Sequence of chain A:
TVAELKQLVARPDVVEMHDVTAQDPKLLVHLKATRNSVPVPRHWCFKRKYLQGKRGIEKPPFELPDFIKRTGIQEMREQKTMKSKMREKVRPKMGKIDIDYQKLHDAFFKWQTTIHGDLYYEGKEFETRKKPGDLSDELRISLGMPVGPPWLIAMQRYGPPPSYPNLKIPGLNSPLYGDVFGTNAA

Residue-level contacts at the interface:
Residue N1083 in chain B contacts residue N496 in chain A (closest heavy-atom distance 4.7 Å).
Residue N1083 in chain B interacts with residue S497 in chain A (closest heavy-atom distance 4.6 Å).
Residue G1084 in chain B interacts with residue R495 in chain A (closest heavy-atom distance 3.3 Å).
Residue N1083 in chain B interacts with residue R495 in chain A (closest heavy-atom distance 4.0 Å).

The following describes two proteins that form a bound complex.

Sequence of chain B:
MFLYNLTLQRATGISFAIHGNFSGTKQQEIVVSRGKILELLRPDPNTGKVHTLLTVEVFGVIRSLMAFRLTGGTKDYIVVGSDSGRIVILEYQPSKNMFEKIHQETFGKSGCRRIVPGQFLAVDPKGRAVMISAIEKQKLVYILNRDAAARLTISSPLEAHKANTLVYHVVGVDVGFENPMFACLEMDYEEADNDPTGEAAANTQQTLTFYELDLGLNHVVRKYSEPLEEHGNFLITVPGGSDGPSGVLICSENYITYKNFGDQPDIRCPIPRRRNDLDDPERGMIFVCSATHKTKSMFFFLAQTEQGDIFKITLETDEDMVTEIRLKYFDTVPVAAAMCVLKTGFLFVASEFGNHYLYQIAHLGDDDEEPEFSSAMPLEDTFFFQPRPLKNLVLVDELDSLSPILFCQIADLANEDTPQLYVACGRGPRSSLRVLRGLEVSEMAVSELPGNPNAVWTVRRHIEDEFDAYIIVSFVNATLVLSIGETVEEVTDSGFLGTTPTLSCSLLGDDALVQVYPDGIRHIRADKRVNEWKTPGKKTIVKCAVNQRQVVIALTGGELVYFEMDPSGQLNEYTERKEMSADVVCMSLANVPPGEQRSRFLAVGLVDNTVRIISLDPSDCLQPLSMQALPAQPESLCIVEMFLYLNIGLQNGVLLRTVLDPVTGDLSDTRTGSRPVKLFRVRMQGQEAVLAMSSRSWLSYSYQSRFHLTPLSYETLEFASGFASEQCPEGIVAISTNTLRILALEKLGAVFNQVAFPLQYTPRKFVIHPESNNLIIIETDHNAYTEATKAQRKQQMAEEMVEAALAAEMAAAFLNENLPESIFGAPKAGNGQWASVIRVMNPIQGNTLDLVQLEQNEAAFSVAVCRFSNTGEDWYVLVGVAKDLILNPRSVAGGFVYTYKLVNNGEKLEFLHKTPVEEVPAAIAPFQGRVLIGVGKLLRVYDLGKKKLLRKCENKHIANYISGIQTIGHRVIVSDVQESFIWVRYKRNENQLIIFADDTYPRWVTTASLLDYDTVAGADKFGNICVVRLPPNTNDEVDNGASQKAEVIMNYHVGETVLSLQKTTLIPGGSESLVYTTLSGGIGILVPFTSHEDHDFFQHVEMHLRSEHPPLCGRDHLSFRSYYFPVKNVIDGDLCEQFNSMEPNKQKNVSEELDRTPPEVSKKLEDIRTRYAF